Sequence of chain A:
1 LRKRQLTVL

Contacts between the two chains:
Residue T43 in chain B contacts residue R2 in chain A (closest heavy-atom distance 3.6 Å).
Residue Y157 in chain B contacts residue R2 in chain A (closest heavy-atom distance 3.8 Å).
Residue K143 in chain B interacts with residue V8 in chain A (closest heavy-atom distance 3.2 Å).
Residue Q62 in chain B interacts with residue L1 in chain A (closest heavy-atom distance 3.8 Å).
Residue D76 in chain B interacts with residue V8 in chain A (closest heavy-atom distance 3.6 Å).
Residue Y97 in chain B is in contact with residue Q5 in chain A (closest heavy-atom distance 4.7 Å).
Residue G165 in chain B contacts residue L1 in chain A (closest heavy-atom distance 4.3 Å).
Residue D34 in chain B contacts residue R2 in chain A (closest heavy-atom distance 2.7 Å).
Residue S24 in chain B is in contact with residue R2 in chain A (closest heavy-atom distance 3.0 Å).
Residue Y157 in chain B contacts residue L1 in chain A (closest heavy-atom distance 2.6 Å).
Residue Y36 in chain B interacts with residue R2 in chain A (closest heavy-atom distance 4.7 Å).
Residue G26 in chain B contacts residue R2 in chain A (closest heavy-atom distance 3.9 Å).
Residue V25 in chain B is in contact with residue R2 in chain A (closest heavy-atom distance 4.0 Å).
Residue Y7 in chain B contacts residue R2 in chain A (closest heavy-atom distance 3.6 Å).
Residue L75 in chain B contacts residue V8 in chain A (closest heavy-atom distance 4.2 Å).
Residue Y157 in chain B is in contact with residue K3 in chain A (closest heavy-atom distance 3.6 Å).
Residue L80 in chain B contacts residue L9 in chain A (closest heavy-atom distance 3.4 Å).
Residue I65 in chain B is in contact with residue K3 in chain A (closest heavy-atom distance 3.5 Å).
Residue W154 in chain B is in contact with residue K3 in chain A (closest heavy-atom distance 3.6 Å).
Residue D150 in chain B interacts with residue L6 in chain A (closest heavy-atom distance 3.4 Å).
Residue W154 in chain B is in contact with residue R4 in chain A (closest heavy-atom distance 4.4 Å).
Residue I72 in chain B contacts residue L6 in chain A (closest heavy-atom distance 4.3 Å).
Residue R111 in chain B interacts with residue T7 in chain A (closest heavy-atom distance 4.1 Å).
Residue Y169 in chain B contacts residue L1 in chain A (closest heavy-atom distance 2.7 Å).
Residue Q62 in chain B contacts residue R2 in chain A (closest heavy-atom distance 2.9 Å).
Residue W144 in chain B is in contact with residue V8 in chain A (closest heavy-atom distance 3.0 Å).
Residue L95 in chain B interacts with residue Q5 in chain A (closest heavy-atom distance 3.5 Å).
Residue I65 in chain B contacts residue R2 in chain A (closest heavy-atom distance 3.8 Å).
Residue I72 in chain B interacts with residue V8 in chain A (closest heavy-atom distance 4.2 Å).
Residue W144 in chain B is in contact with residue T7 in chain A (closest heavy-atom distance 3.8 Å).
Residue Y58 in chain B contacts residue L1 in chain A (closest heavy-atom distance 3.6 Å).
Residue F73 in chain B contacts residue Q5 in chain A (closest heavy-atom distance 3.6 Å).
Residue L5 in chain B interacts with residue L1 in chain A (closest heavy-atom distance 4.0 Å).
Residue D9 in chain B interacts with residue Q5 in chain A (closest heavy-atom distance 2.9 Å).
Residue R153 in chain B is in contact with residue K3 in chain A (closest heavy-atom distance 3.9 Å).
Residue A69 in chain B interacts with residue Q5 in chain A (closest heavy-atom distance 3.5 Å).
Residue H35 in chain B interacts with residue R2 in chain A (closest heavy-atom distance 4.7 Å).
Residue R61 in chain B is in contact with residue R4 in chain A (closest heavy-atom distance 3.2 Å).
Residue W93 in chain B is in contact with residue L9 in chain A (closest heavy-atom distance 3.8 Å).
Residue K143 in chain B is in contact with residue L9 in chain A (closest heavy-atom distance 3.3 Å).
Residue W154 in chain B contacts residue Q5 in chain A (closest heavy-atom distance 4.3 Å).
Residue I65 in chain B is in contact with residue R4 in chain A (closest heavy-atom distance 4.0 Å).
Residue D76 in chain B is in contact with residue L9 in chain A (closest heavy-atom distance 2.9 Å).
Residue T161 in chain B contacts residue L1 in chain A (closest heavy-atom distance 3.5 Å).
Residue S66 in chain B is in contact with residue R2 in chain A (closest heavy-atom distance 3.3 Å).
Residue T140 in chain B interacts with residue L9 in chain A (closest heavy-atom distance 3.5 Å).
Residue Y97 in chain B interacts with residue R2 in chain A (closest heavy-atom distance 3.3 Å).
Residue Y7 in chain B interacts with residue L1 in chain A (closest heavy-atom distance 2.8 Å).
Residue C162 in chain B contacts residue L1 in chain A (closest heavy-atom distance 4.6 Å).
Residue R153 in chain B contacts residue L6 in chain A (closest heavy-atom distance 3.2 Å).
Residue F120 in chain B is in contact with residue L9 in chain A (closest heavy-atom distance 4.1 Å).
Residue W144 in chain B interacts with residue L9 in chain A (closest heavy-atom distance 3.6 Å).
Residue D150 in chain B interacts with residue T7 in chain A (closest heavy-atom distance 3.4 Å).
Residue E64 in chain B contacts residue R4 in chain A (closest heavy-atom distance 2.5 Å).
Residue I72 in chain B contacts residue T7 in chain A (closest heavy-atom distance 3.7 Å).
Residue I72 in chain B interacts with residue Q5 in chain A (closest heavy-atom distance 3.2 Å).
Residue Y113 in chain B contacts residue Q5 in chain A (closest heavy-atom distance 4.7 Å).
Residue T79 in chain B is in contact with residue L9 in chain A (closest heavy-atom distance 3.6 Å).
Residue E147 in chain B is in contact with residue T7 in chain A (closest heavy-atom distance 3.0 Å).
Residue Y97 in chain B contacts residue K3 in chain A (closest heavy-atom distance 3.0 Å).

The following describes two proteins that form a bound complex.

Sequence of chain B:
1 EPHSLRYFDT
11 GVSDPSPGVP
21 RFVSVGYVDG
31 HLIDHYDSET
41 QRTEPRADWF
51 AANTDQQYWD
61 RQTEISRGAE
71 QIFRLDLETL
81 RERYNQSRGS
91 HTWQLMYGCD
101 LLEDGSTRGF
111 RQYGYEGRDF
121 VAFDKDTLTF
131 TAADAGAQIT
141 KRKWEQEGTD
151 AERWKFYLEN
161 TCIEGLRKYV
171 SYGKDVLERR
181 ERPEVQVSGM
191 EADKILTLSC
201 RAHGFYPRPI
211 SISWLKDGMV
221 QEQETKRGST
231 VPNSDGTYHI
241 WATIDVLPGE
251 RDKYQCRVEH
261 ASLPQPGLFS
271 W